Contacts between the two chains:
Residue F104 in protein 2 contacts residue A11 in protein 1 (closest heavy-atom distance 4.2 Å).
Residue G32 in protein 2 interacts with residue S6 in protein 1 (closest heavy-atom distance 4.6 Å).
Residue Y100 in protein 2 is in contact with residue P10 in protein 1 (closest heavy-atom distance 3.8 Å).
Residue Y33 in protein 2 is in contact with residue A8 in protein 1 (closest heavy-atom distance 3.7 Å).
Residue E51 in protein 2 is in contact with residue H12 in protein 1 (closest heavy-atom distance 2.6 Å).
Residue Y100 in protein 2 interacts with residue A8 in protein 1 (closest heavy-atom distance 3.9 Å).
Residue Y100 in protein 2 interacts with residue P9 in protein 1 (closest heavy-atom distance 3.6 Å).
Residue Y100 in protein 2 is in contact with residue H12 in protein 1 (closest heavy-atom distance 4.9 Å).
Residue Y100 in protein 2 contacts residue A11 in protein 1 (closest heavy-atom distance 3.5 Å).
Residue Y101 in protein 2 interacts with residue A8 in protein 1 (closest heavy-atom distance 3.9 Å).
Residue N60 in protein 2 is in contact with residue H12 in protein 1 (closest heavy-atom distance 4.7 Å).
Residue G32 in protein 2 contacts residue A8 in protein 1 (closest heavy-atom distance 2.9 Å).
Residue G103 in protein 2 contacts residue P10 in protein 1 (closest heavy-atom distance 4.4 Å).
Residue Y101 in protein 2 contacts residue P9 in protein 1 (closest heavy-atom distance 3.2 Å).
Residue P54 in protein 2 is in contact with residue T7 in protein 1 (closest heavy-atom distance 4.0 Å).
Residue G32 in protein 2 interacts with residue T7 in protein 1 (closest heavy-atom distance 3.4 Å).
Residue G103 in protein 2 is in contact with residue A11 in protein 1 (closest heavy-atom distance 4.1 Å).
Residue E102 in protein 2 contacts residue P9 in protein 1 (closest heavy-atom distance 2.7 Å).
Residue E102 in protein 2 is in contact with residue P10 in protein 1 (closest heavy-atom distance 3.8 Å).
Residue W34 in protein 2 contacts residue T7 in protein 1 (closest heavy-atom distance 4.7 Å).
Residue E102 in protein 2 is in contact with residue A11 in protein 1 (closest heavy-atom distance 4.5 Å).
Residue W34 in protein 2 is in contact with residue H12 in protein 1 (closest heavy-atom distance 3.6 Å).
Residue G103 in protein 2 is in contact with residue P9 in protein 1 (closest heavy-atom distance 4.5 Å).
Residue W34 in protein 2 contacts residue P10 in protein 1 (closest heavy-atom distance 3.5 Å).
Residue W34 in protein 2 interacts with residue A8 in protein 1 (closest heavy-atom distance 3.9 Å).

The following describes two proteins that form a bound complex.

Sequence of protein 1:
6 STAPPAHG

Sequence of protein 2:
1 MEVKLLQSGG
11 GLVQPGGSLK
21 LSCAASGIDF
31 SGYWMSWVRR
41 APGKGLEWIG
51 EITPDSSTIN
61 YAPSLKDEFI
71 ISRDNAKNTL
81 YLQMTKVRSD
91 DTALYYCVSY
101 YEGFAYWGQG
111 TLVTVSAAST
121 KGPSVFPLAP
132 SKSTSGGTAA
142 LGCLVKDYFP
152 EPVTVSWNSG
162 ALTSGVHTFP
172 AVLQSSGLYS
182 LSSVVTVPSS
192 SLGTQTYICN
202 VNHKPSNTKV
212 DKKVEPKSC